Sequence of the second protein:
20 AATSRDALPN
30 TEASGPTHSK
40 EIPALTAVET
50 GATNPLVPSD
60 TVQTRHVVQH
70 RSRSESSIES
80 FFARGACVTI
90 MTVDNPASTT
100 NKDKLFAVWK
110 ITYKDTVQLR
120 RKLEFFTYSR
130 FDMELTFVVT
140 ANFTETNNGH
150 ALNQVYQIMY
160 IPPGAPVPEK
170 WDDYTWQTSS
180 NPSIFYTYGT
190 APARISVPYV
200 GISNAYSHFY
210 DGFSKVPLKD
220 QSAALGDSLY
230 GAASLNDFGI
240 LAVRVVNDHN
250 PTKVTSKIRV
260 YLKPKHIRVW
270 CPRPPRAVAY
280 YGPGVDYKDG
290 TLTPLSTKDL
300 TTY

Sequence of the first protein:
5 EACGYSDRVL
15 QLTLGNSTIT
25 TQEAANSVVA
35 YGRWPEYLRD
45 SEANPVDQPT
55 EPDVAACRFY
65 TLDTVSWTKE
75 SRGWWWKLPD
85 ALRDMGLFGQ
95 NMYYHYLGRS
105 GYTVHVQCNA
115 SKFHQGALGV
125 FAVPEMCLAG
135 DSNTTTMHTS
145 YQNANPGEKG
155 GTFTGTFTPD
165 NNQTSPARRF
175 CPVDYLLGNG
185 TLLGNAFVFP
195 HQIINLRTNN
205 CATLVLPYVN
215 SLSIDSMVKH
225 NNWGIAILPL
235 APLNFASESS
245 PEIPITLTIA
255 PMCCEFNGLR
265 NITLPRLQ

Contacts between the two chains:
Residue D210 in the second protein contacts residue N225 in the first protein (closest heavy-atom distance 2.9 Å).
Residue K218 in the second protein contacts residue P269 in the first protein (closest heavy-atom distance 3.1 Å).
Residue R275 in the second protein is in contact with residue N183 in the first protein (closest heavy-atom distance 3.0 Å).
Residue E48 in the second protein contacts residue I197 in the first protein (closest heavy-atom distance 2.9 Å).
Residue G211 in the second protein contacts residue K223 in the first protein (closest heavy-atom distance 3.2 Å).
Residue S202 in the second protein interacts with residue L216 in the first protein (closest heavy-atom distance 3.4 Å).
Residue Y127 in the second protein interacts with residue N214 in the first protein (closest heavy-atom distance 3.2 Å).
Residue T49 in the second protein interacts with residue V32 in the first protein (closest heavy-atom distance 3.1 Å).
Residue T49 in the second protein contacts residue Q196 in the first protein (closest heavy-atom distance 2.9 Å).
Residue L291 in the second protein interacts with residue F161 in the first protein (closest heavy-atom distance 3.4 Å).
Residue E48 in the second protein is in contact with residue T202 in the first protein (closest heavy-atom distance 2.9 Å).
Residue F212 in the second protein contacts residue T143 in the first protein (closest heavy-atom distance 3.3 Å).
Residue Y286 in the second protein contacts residue A133 in the first protein (closest heavy-atom distance 3.4 Å).
Residue F212 in the second protein interacts with residue K223 in the first protein (closest heavy-atom distance 2.9 Å).
Residue R272 in the second protein is in contact with residue P128 in the first protein (closest heavy-atom distance 2.9 Å).
Residue P273 in the second protein interacts with residue T185 in the first protein (closest heavy-atom distance 3.3 Å).
Residue R272 in the second protein interacts with residue E129 in the first protein (closest heavy-atom distance 3.0 Å).
Residue Y286 in the second protein contacts residue N137 in the first protein (closest heavy-atom distance 3.1 Å).
Residue Y286 in the second protein contacts residue V177 in the first protein (closest heavy-atom distance 2.9 Å).
Residue N203 in the second protein interacts with residue S215 in the first protein (closest heavy-atom distance 2.8 Å).
Residue A276 in the second protein contacts residue G184 in the first protein (closest heavy-atom distance 2.8 Å).
Residue L291 in the second protein contacts residue Y179 in the first protein (closest heavy-atom distance 2.7 Å).
Residue Y286 in the second protein contacts residue C175 in the first protein (closest heavy-atom distance 2.6 Å).
Residue G50 in the second protein interacts with residue H195 in the first protein (closest heavy-atom distance 3.1 Å).
Residue D210 in the second protein contacts residue E129 in the first protein (closest heavy-atom distance 2.9 Å).
Residue Q220 in the second protein interacts with residue R270 in the first protein (closest heavy-atom distance 2.7 Å).
Residue P273 in the second protein contacts residue F193 in the first protein (closest heavy-atom distance 3.4 Å).
Residue F208 in the second protein is in contact with residue E129 in the first protein (closest heavy-atom distance 3.2 Å).
Residue P216 in the second protein contacts residue P269 in the first protein (closest heavy-atom distance 3.3 Å).
Residue T49 in the second protein interacts with residue A29 in the first protein (closest heavy-atom distance 3.2 Å).
Residue A204 in the second protein contacts residue S215 in the first protein (closest heavy-atom distance 3.4 Å).
Residue E48 in the second protein interacts with residue Q196 in the first protein (closest heavy-atom distance 3.3 Å).
Residue Y127 in the second protein interacts with residue E129 in the first protein (closest heavy-atom distance 2.8 Å).
Residue Y209 in the second protein contacts residue H224 in the first protein (closest heavy-atom distance 3.4 Å).
Residue V277 in the second protein interacts with residue G184 in the first protein (closest heavy-atom distance 3.4 Å).
Residue D288 in the second protein contacts residue N137 in the first protein (closest heavy-atom distance 2.9 Å).
Residue Y229 in the second protein is in contact with residue M141 in the first protein (closest heavy-atom distance 2.9 Å).
Residue Y229 in the second protein interacts with residue F174 in the first protein (closest heavy-atom distance 3.4 Å).
Residue S206 in the second protein interacts with residue S215 in the first protein (closest heavy-atom distance 2.8 Å).
Residue E48 in the second protein interacts with residue N199 in the first protein (closest heavy-atom distance 3.1 Å).
Residue Y229 in the second protein interacts with residue C131 in the first protein (closest heavy-atom distance 3.2 Å).
Residue D285 in the second protein is in contact with residue T140 in the first protein (closest heavy-atom distance 3.3 Å).
Residue D285 in the second protein is in contact with residue G134 in the first protein (closest heavy-atom distance 2.9 Å).
Residue D285 in the second protein contacts residue M141 in the first protein (closest heavy-atom distance 2.9 Å).
Residue Y280 in the second protein interacts with residue T140 in the first protein (closest heavy-atom distance 3.4 Å).
Residue D210 in the second protein interacts with residue K81 in the first protein (closest heavy-atom distance 2.9 Å).
Residue P273 in the second protein is in contact with residue N189 in the first protein (closest heavy-atom distance 3.4 Å).
Residue D210 in the second protein contacts residue H224 in the first protein (closest heavy-atom distance 3.0 Å).
Residue D210 in the second protein is in contact with residue C131 in the first protein (closest heavy-atom distance 3.4 Å).
Residue S213 in the second protein is in contact with residue K223 in the first protein (closest heavy-atom distance 2.8 Å).
Residue L228 in the second protein contacts residue M141 in the first protein (closest heavy-atom distance 3.4 Å).
Residue P271 in the second protein interacts with residue F193 in the first protein (closest heavy-atom distance 3.3 Å).
Residue D210 in the second protein interacts with residue M130 in the first protein (closest heavy-atom distance 3.3 Å).
Residue P216 in the second protein is in contact with residue R270 in the first protein (closest heavy-atom distance 2.8 Å).
Residue P274 in the second protein is in contact with residue T185 in the first protein (closest heavy-atom distance 3.3 Å).
Residue F212 in the second protein is in contact with residue Y145 in the first protein (closest heavy-atom distance 3.4 Å).
Residue Y229 in the second protein contacts residue L132 in the first protein (closest heavy-atom distance 3.1 Å).
Residue K218 in the second protein contacts residue L268 in the first protein (closest heavy-atom distance 3.0 Å).
Residue Y280 in the second protein is in contact with residue N137 in the first protein (closest heavy-atom distance 3.0 Å).
Residue D226 in the second protein interacts with residue R172 in the first protein (closest heavy-atom distance 3.0 Å).

The following describes two proteins that form a bound complex.